Sequence of the second protein:
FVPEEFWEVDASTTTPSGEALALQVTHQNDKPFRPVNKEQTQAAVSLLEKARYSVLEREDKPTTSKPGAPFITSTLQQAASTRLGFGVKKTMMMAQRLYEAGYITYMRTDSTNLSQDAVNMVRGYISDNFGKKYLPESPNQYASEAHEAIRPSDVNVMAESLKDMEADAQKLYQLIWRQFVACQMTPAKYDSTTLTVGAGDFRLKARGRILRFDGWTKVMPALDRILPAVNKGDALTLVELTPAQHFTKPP

Contacts between the two chains:
Residue D196 in the second protein is in contact with residue R83 in the first protein (closest heavy-atom distance 3.4 Å).
Residue F1 in the second protein contacts residue V249 in the first protein (closest heavy-atom distance 3.9 Å).
Residue Q42 in the second protein is in contact with residue F257 in the first protein (closest heavy-atom distance 3.9 Å).
Residue T82 in the second protein contacts residue T247 in the first protein (closest heavy-atom distance 3.6 Å).
Residue P253 in the second protein is in contact with residue Q255 in the first protein (closest heavy-atom distance 2.8 Å).
Residue T252 in the second protein contacts residue Q255 in the first protein (closest heavy-atom distance 3.3 Å).
Residue T82 in the second protein interacts with residue V249 in the first protein (closest heavy-atom distance 3.4 Å).
Residue K259 in the second protein interacts with residue T247 in the first protein (closest heavy-atom distance 3.8 Å).
Residue K259 in the second protein contacts residue L248 in the first protein (closest heavy-atom distance 3.9 Å).
Residue L216 in the second protein is in contact with residue P226 in the first protein (closest heavy-atom distance 3.5 Å).
Residue H256 in the second protein contacts residue T252 in the first protein (closest heavy-atom distance 2.8 Å).
Residue T252 in the second protein contacts residue A254 in the first protein (closest heavy-atom distance 3.7 Å).
Residue F257 in the second protein interacts with residue P253 in the first protein (closest heavy-atom distance 3.8 Å).
Residue P62 in the second protein is in contact with residue K176 in the first protein (closest heavy-atom distance 3.7 Å).
Residue L228 in the second protein interacts with residue G18 in the first protein (closest heavy-atom distance 4.0 Å).
Residue Q42 in the second protein contacts residue Q255 in the first protein (closest heavy-atom distance 2.9 Å).
Residue F257 in the second protein interacts with residue L251 in the first protein (closest heavy-atom distance 2.8 Å).
Residue R183 in the second protein is in contact with residue S17 in the first protein (closest heavy-atom distance 2.9 Å).
Residue P226 in the second protein contacts residue E19 in the first protein (closest heavy-atom distance 3.3 Å).
Residue F1 in the second protein contacts residue E49 in the first protein (closest heavy-atom distance 2.9 Å).
Residue R83 in the second protein interacts with residue T14 in the first protein (closest heavy-atom distance 2.9 Å).
Residue H256 in the second protein is in contact with residue L251 in the first protein (closest heavy-atom distance 3.7 Å).
Residue A254 in the second protein is in contact with residue P253 in the first protein (closest heavy-atom distance 3.3 Å).
Residue I215 in the second protein is in contact with residue R83 in the first protein (closest heavy-atom distance 3.7 Å).
Residue R83 in the second protein is in contact with residue G18 in the first protein (closest heavy-atom distance 3.0 Å).
Residue R83 in the second protein is in contact with residue T15 in the first protein (closest heavy-atom distance 3.7 Å).
Residue K133 in the second protein contacts residue M163 in the first protein (closest heavy-atom distance 3.5 Å).
Residue I215 in the second protein contacts residue T82 in the first protein (closest heavy-atom distance 3.1 Å).
Residue Q255 in the second protein is in contact with residue P253 in the first protein (closest heavy-atom distance 3.0 Å).
Residue F257 in the second protein is in contact with residue E250 in the first protein (closest heavy-atom distance 3.2 Å).
Residue D60 in the second protein contacts residue L84 in the first protein (closest heavy-atom distance 3.9 Å).
Residue S81 in the second protein contacts residue T247 in the first protein (closest heavy-atom distance 3.8 Å).
Residue F1 in the second protein is in contact with residue L248 in the first protein (closest heavy-atom distance 3.4 Å).
Residue R217 in the second protein is in contact with residue Q179 in the first protein (closest heavy-atom distance 3.3 Å).
Residue K38 in the second protein contacts residue K38 in the first protein (closest heavy-atom distance 4.0 Å).
Residue T82 in the second protein interacts with residue T14 in the first protein (closest heavy-atom distance 3.4 Å).
Residue K259 in the second protein interacts with residue V249 in the first protein (closest heavy-atom distance 3.1 Å).
Residue D60 in the second protein interacts with residue G85 in the first protein (closest heavy-atom distance 3.2 Å).
Residue W7 in the second protein contacts residue W7 in the first protein (closest heavy-atom distance 3.9 Å).
Residue H256 in the second protein contacts residue E250 in the first protein (closest heavy-atom distance 2.8 Å).
Residue R217 in the second protein contacts residue K176 in the first protein (closest heavy-atom distance 3.4 Å).
Residue T258 in the second protein interacts with residue E250 in the first protein (closest heavy-atom distance 3.8 Å).
Residue R217 in the second protein is in contact with residue P226 in the first protein (closest heavy-atom distance 3.7 Å).
Residue Q255 in the second protein contacts residue T252 in the first protein (closest heavy-atom distance 3.5 Å).
Residue D196 in the second protein contacts residue K176 in the first protein (closest heavy-atom distance 3.8 Å).
Residue K176 in the second protein contacts residue P16 in the first protein (closest heavy-atom distance 3.9 Å).
Residue T252 in the second protein interacts with residue H256 in the first protein (closest heavy-atom distance 3.5 Å).
Residue L84 in the second protein is in contact with residue T247 in the first protein (closest heavy-atom distance 3.4 Å).
Residue I236 in the second protein interacts with residue T82 in the first protein (closest heavy-atom distance 3.8 Å).
Residue E250 in the second protein interacts with residue H256 in the first protein (closest heavy-atom distance 3.2 Å).
Residue R217 in the second protein interacts with residue R183 in the first protein (closest heavy-atom distance 2.8 Å).
Residue E250 in the second protein contacts residue F257 in the first protein (closest heavy-atom distance 3.0 Å).
Residue G85 in the second protein interacts with residue T247 in the first protein (closest heavy-atom distance 3.5 Å).
Residue Q255 in the second protein is in contact with residue Q42 in the first protein (closest heavy-atom distance 2.8 Å).
Residue L84 in the second protein is in contact with residue P16 in the first protein (closest heavy-atom distance 3.6 Å).
Residue D196 in the second protein is in contact with residue L84 in the first protein (closest heavy-atom distance 4.0 Å).
Residue A254 in the second protein is in contact with residue A254 in the first protein (closest heavy-atom distance 3.8 Å).
Residue T258 in the second protein interacts with residue V249 in the first protein (closest heavy-atom distance 3.7 Å).
Residue F257 in the second protein is in contact with residue E49 in the first protein (closest heavy-atom distance 4.0 Å).
Residue P253 in the second protein is in contact with residue A254 in the first protein (closest heavy-atom distance 3.2 Å).

Sequence of the first protein:
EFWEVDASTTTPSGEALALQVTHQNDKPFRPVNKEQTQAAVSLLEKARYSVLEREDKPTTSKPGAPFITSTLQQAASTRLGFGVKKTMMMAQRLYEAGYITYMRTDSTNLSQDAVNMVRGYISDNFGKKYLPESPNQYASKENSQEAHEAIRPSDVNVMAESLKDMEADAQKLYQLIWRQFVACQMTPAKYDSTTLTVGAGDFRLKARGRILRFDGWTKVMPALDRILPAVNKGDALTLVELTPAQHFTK

The following describes two proteins that form a bound complex.